These two protein chains interact to form a complex.

Sequence of the first protein:
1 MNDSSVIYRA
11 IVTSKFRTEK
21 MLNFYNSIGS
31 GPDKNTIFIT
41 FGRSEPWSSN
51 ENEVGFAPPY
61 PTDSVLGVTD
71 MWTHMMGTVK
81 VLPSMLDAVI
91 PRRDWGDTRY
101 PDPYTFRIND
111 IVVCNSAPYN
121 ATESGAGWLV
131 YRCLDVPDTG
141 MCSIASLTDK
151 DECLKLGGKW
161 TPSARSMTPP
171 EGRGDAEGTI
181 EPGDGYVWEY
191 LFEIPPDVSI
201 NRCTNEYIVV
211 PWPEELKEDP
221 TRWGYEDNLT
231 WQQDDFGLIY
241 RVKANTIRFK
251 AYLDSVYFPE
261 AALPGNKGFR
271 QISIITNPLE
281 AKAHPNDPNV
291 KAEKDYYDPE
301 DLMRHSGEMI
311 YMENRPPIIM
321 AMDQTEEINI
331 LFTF

Sequence of the second protein:
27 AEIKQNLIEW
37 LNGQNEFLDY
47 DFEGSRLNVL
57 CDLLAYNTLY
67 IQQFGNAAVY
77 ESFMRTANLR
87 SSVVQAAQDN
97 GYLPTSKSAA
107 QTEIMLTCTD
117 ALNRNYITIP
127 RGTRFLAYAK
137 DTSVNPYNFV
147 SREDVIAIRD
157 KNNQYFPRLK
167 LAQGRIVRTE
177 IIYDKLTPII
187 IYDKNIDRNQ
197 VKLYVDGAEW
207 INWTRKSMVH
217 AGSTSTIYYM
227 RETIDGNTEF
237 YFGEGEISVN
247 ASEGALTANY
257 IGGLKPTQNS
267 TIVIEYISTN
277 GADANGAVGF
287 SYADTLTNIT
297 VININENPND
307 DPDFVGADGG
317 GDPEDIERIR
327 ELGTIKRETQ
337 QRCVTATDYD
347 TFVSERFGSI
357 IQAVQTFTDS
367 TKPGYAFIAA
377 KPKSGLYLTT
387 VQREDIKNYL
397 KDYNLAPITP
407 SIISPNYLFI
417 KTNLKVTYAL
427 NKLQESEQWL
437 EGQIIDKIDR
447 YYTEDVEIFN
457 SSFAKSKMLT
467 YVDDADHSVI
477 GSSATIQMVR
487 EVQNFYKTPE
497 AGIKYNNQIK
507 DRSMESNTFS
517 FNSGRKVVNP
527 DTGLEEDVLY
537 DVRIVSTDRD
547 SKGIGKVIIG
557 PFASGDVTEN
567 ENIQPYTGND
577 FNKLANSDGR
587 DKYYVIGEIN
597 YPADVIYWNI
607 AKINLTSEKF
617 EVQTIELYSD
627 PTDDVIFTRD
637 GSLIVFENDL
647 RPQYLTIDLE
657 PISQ

Residue-level contacts at the interface:
Residue A254 in the second protein interacts with residue M1 in the first protein (closest heavy-atom distance 4.7 Å).
Residue E249 in the second protein interacts with residue Y8 in the first protein (closest heavy-atom distance 4.9 Å).
Residue T253 in the second protein contacts residue M1 in the first protein (closest heavy-atom distance 4.0 Å).
Residue N255 in the second protein interacts with residue N2 in the first protein (closest heavy-atom distance 2.7 Å).
Residue S244 in the second protein is in contact with residue N2 in the first protein (closest heavy-atom distance 4.3 Å).
Residue N255 in the second protein contacts residue M1 in the first protein (closest heavy-atom distance 2.4 Å).
Residue Y256 in the second protein contacts residue D3 in the first protein (closest heavy-atom distance 3.5 Å).
Residue Y256 in the second protein is in contact with residue N2 in the first protein (closest heavy-atom distance 4.9 Å).